Sequence of the second protein:
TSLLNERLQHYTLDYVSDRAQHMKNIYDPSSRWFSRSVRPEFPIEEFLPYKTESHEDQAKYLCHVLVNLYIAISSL

Sequence of the first protein:
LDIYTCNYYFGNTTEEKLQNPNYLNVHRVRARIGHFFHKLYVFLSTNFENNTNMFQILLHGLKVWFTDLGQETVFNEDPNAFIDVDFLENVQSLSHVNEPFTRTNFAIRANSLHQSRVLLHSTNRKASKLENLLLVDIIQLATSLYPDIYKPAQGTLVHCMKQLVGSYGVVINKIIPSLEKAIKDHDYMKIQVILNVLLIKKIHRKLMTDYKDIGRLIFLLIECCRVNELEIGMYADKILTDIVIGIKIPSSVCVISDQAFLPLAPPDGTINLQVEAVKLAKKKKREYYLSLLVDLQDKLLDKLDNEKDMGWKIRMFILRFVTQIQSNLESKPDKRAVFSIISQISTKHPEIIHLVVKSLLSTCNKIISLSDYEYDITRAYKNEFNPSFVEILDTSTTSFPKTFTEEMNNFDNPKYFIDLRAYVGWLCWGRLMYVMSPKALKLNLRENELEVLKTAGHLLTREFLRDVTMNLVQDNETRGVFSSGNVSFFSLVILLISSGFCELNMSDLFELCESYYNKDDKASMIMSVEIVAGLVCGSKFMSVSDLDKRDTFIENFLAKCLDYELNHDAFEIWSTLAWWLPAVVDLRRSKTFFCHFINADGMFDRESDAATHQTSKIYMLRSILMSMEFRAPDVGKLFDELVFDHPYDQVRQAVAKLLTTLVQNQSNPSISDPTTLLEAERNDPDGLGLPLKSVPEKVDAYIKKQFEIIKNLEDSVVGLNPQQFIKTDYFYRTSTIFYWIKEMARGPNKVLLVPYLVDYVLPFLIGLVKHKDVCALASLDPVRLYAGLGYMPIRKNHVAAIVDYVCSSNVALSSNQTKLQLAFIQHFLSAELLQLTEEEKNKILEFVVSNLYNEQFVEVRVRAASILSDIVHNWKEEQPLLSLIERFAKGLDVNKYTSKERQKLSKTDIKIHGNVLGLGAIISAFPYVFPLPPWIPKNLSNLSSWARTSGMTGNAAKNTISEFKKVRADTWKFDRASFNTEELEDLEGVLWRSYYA

Residue-level contacts at the interface:
Residue I3 in the first protein interacts with residue E53 in the second protein (closest heavy-atom distance 3.5 Å).
Residue D268 in the first protein is in contact with residue R7 in the second protein (closest heavy-atom distance 2.5 Å).
Residue P266 in the first protein contacts residue Y11 in the second protein (closest heavy-atom distance 3.8 Å).
Residue P263 in the first protein is in contact with residue H10 in the second protein (closest heavy-atom distance 4.5 Å).
Residue E99 in the first protein is in contact with residue F42 in the second protein (closest heavy-atom distance 3.6 Å).
Residue A265 in the first protein contacts residue Y11 in the second protein (closest heavy-atom distance 4.2 Å).
Residue H114 in the first protein is in contact with residue Y50 in the second protein (closest heavy-atom distance 3.2 Å).
Residue T5 in the first protein interacts with residue E53 in the second protein (closest heavy-atom distance 3.3 Å).
Residue I3 in the first protein interacts with residue Y61 in the second protein (closest heavy-atom distance 4.0 Å).
Residue F261 in the first protein contacts residue I73 in the second protein (closest heavy-atom distance 3.9 Å).
Residue Y4 in the first protein is in contact with residue E53 in the second protein (closest heavy-atom distance 3.8 Å).
Residue V275 in the first protein is in contact with residue I71 in the second protein (closest heavy-atom distance 4.5 Å).
Residue A260 in the first protein is in contact with residue I73 in the second protein (closest heavy-atom distance 3.4 Å).
Residue N7 in the first protein interacts with residue Y50 in the second protein (closest heavy-atom distance 3.6 Å).
Residue Y4 in the first protein interacts with residue Y61 in the second protein (closest heavy-atom distance 3.7 Å).
Residue P267 in the first protein contacts residue R7 in the second protein (closest heavy-atom distance 4.0 Å).
Residue I271 in the first protein is in contact with residue L3 in the second protein (closest heavy-atom distance 4.2 Å).
Residue P266 in the first protein interacts with residue Y70 in the second protein (closest heavy-atom distance 3.6 Å).
Residue A265 in the first protein contacts residue H10 in the second protein (closest heavy-atom distance 3.0 Å).
Residue L113 in the first protein is in contact with residue E45 in the second protein (closest heavy-atom distance 4.5 Å).
Residue V275 in the first protein is in contact with residue S74 in the second protein (closest heavy-atom distance 3.1 Å).
Residue I256 in the first protein is in contact with residue I73 in the second protein (closest heavy-atom distance 4.3 Å).
Residue R117 in the first protein interacts with residue E45 in the second protein (closest heavy-atom distance 4.0 Å).
Residue R117 in the first protein contacts residue E53 in the second protein (closest heavy-atom distance 3.0 Å).
Residue H114 in the first protein contacts residue L48 in the second protein (closest heavy-atom distance 4.0 Å).
Residue C6 in the first protein interacts with residue Y50 in the second protein (closest heavy-atom distance 3.7 Å).
Residue R117 in the first protein interacts with residue Y50 in the second protein (closest heavy-atom distance 3.8 Å).
Residue N272 in the first protein is in contact with residue Y70 in the second protein (closest heavy-atom distance 3.5 Å).
Residue T5 in the first protein is in contact with residue K51 in the second protein (closest heavy-atom distance 3.6 Å).
Residue I3 in the first protein is in contact with residue D57 in the second protein (closest heavy-atom distance 4.4 Å).
Residue L264 in the first protein contacts residue L66 in the second protein (closest heavy-atom distance 3.5 Å).
Residue L113 in the first protein interacts with residue I44 in the second protein (closest heavy-atom distance 3.5 Å).
Residue L262 in the first protein contacts residue Y70 in the second protein (closest heavy-atom distance 4.4 Å).
Residue V275 in the first protein contacts residue Y70 in the second protein (closest heavy-atom distance 4.1 Å).
Residue V278 in the first protein contacts residue I71 in the second protein (closest heavy-atom distance 4.5 Å).
Residue V275 in the first protein is in contact with residue S75 in the second protein (closest heavy-atom distance 4.4 Å).
Residue R117 in the first protein contacts residue T52 in the second protein (closest heavy-atom distance 3.3 Å).
Residue F106 in the first protein is in contact with residue F42 in the second protein (closest heavy-atom distance 3.5 Å).
Residue A110 in the first protein contacts residue I44 in the second protein (closest heavy-atom distance 4.2 Å).
Residue L264 in the first protein is in contact with residue L69 in the second protein (closest heavy-atom distance 3.9 Å).
Residue K279 in the first protein contacts residue S75 in the second protein (closest heavy-atom distance 3.7 Å).
Residue T5 in the first protein contacts residue Y50 in the second protein (closest heavy-atom distance 3.5 Å).
Residue P267 in the first protein is in contact with residue E6 in the second protein (closest heavy-atom distance 3.2 Å).
Residue F261 in the first protein interacts with residue Y70 in the second protein (closest heavy-atom distance 2.7 Å).
Residue K279 in the first protein interacts with residue S74 in the second protein (closest heavy-atom distance 3.2 Å).
Residue F261 in the first protein is in contact with residue S74 in the second protein (closest heavy-atom distance 3.5 Å).
Residue R117 in the first protein contacts residue L48 in the second protein (closest heavy-atom distance 3.7 Å).
Residue C254 in the first protein interacts with residue L76 in the second protein (closest heavy-atom distance 3.0 Å).
Residue A265 in the first protein interacts with residue Y70 in the second protein (closest heavy-atom distance 3.6 Å).
Residue L264 in the first protein interacts with residue Y70 in the second protein (closest heavy-atom distance 3.5 Å).
Residue P267 in the first protein is in contact with residue H10 in the second protein (closest heavy-atom distance 3.2 Å).
Residue P266 in the first protein interacts with residue R7 in the second protein (closest heavy-atom distance 4.3 Å).
Residue L264 in the first protein interacts with residue Y11 in the second protein (closest heavy-atom distance 2.5 Å).
Residue D268 in the first protein contacts residue L3 in the second protein (closest heavy-atom distance 3.2 Å).
Residue K279 in the first protein is in contact with residue L76 in the second protein (closest heavy-atom distance 4.1 Å).
Residue R109 in the first protein interacts with residue F42 in the second protein (closest heavy-atom distance 4.5 Å).
Residue I3 in the first protein contacts residue Q58 in the second protein (closest heavy-atom distance 3.8 Å).
Residue N98 in the first protein interacts with residue E41 in the second protein (closest heavy-atom distance 4.3 Å).
Residue L113 in the first protein interacts with residue L48 in the second protein (closest heavy-atom distance 4.5 Å).
Residue V278 in the first protein interacts with residue S75 in the second protein (closest heavy-atom distance 3.5 Å).

These two protein chains interact to form a complex.